This data describes a binding interaction between two proteins.

Contacts between the two chains:
Residue S745 in protein 1 interacts with residue D247 in protein 2 (closest heavy-atom distance 3.1 Å).
Residue L752 in protein 1 is in contact with residue A224 in protein 2 (closest heavy-atom distance 3.2 Å).
Residue G604 in protein 1 contacts residue R370 in protein 2 (closest heavy-atom distance 3.2 Å).
Residue H399 in protein 1 interacts with residue K609 in protein 2 (closest heavy-atom distance 2.8 Å).
Residue H130 in protein 1 contacts residue L752 in protein 2 (closest heavy-atom distance 3.0 Å).
Residue R370 in protein 1 is in contact with residue G604 in protein 2 (closest heavy-atom distance 3.1 Å).
Residue E748 in protein 1 contacts residue N245 in protein 2 (closest heavy-atom distance 2.8 Å).
Residue T275 in protein 1 interacts with residue Q729 in protein 2 (closest heavy-atom distance 3.2 Å).
Residue A750 in protein 1 contacts residue L217 in protein 2 (closest heavy-atom distance 3.4 Å).
Residue R370 in protein 1 is in contact with residue D603 in protein 2 (closest heavy-atom distance 3.1 Å).
Residue N606 in protein 1 contacts residue E403 in protein 2 (closest heavy-atom distance 3.1 Å).
Residue E733 in protein 1 is in contact with residue T276 in protein 2 (closest heavy-atom distance 3.1 Å).
Residue N404 in protein 1 contacts residue G604 in protein 2 (closest heavy-atom distance 3.4 Å).
Residue E733 in protein 1 interacts with residue E281 in protein 2 (closest heavy-atom distance 3.1 Å).
Residue R612 in protein 1 contacts residue Y616 in protein 2 (closest heavy-atom distance 3.3 Å).
Residue E246 in protein 1 interacts with residue R736 in protein 2 (closest heavy-atom distance 2.9 Å).
Residue K609 in protein 1 is in contact with residue S402 in protein 2 (closest heavy-atom distance 3.0 Å).
Residue A224 in protein 1 contacts residue L752 in protein 2 (closest heavy-atom distance 3.3 Å).
Residue L751 in protein 1 is in contact with residue H130 in protein 2 (closest heavy-atom distance 3.4 Å).
Residue D247 in protein 1 contacts residue K739 in protein 2 (closest heavy-atom distance 2.7 Å).
Residue N278 in protein 1 interacts with residue Q729 in protein 2 (closest heavy-atom distance 2.8 Å).
Residue T276 in protein 1 contacts residue Q729 in protein 2 (closest heavy-atom distance 3.3 Å).
Residue E403 in protein 1 contacts residue N606 in protein 2 (closest heavy-atom distance 3.2 Å).
Residue D603 in protein 1 contacts residue R370 in protein 2 (closest heavy-atom distance 3.1 Å).
Residue W223 in protein 1 contacts residue L752 in protein 2 (closest heavy-atom distance 3.4 Å).
Residue L752 in protein 1 is in contact with residue H130 in protein 2 (closest heavy-atom distance 3.1 Å).
Residue N636 in protein 1 contacts residue E403 in protein 2 (closest heavy-atom distance 3.3 Å).
Residue R400 in protein 1 is in contact with residue E403 in protein 2 (closest heavy-atom distance 3.3 Å).
Residue L220 in protein 1 interacts with residue L752 in protein 2 (closest heavy-atom distance 3.5 Å).
Residue N749 in protein 1 is in contact with residue Q258 in protein 2 (closest heavy-atom distance 2.9 Å).
Residue G243 in protein 1 interacts with residue A750 in protein 2 (closest heavy-atom distance 2.9 Å).
Residue R612 in protein 1 contacts residue D617 in protein 2 (closest heavy-atom distance 2.8 Å).
Residue N749 in protein 1 contacts residue K244 in protein 2 (closest heavy-atom distance 3.4 Å).
Residue R400 in protein 1 is in contact with residue R400 in protein 2 (closest heavy-atom distance 2.5 Å).
Residue S248 in protein 1 is in contact with residue V732 in protein 2 (closest heavy-atom distance 3.2 Å).
Residue D617 in protein 1 interacts with residue R612 in protein 2 (closest heavy-atom distance 3.0 Å).
Residue G243 in protein 1 interacts with residue N749 in protein 2 (closest heavy-atom distance 3.2 Å).
Residue G604 in protein 1 contacts residue N404 in protein 2 (closest heavy-atom distance 3.3 Å).
Residue T276 in protein 1 interacts with residue E733 in protein 2 (closest heavy-atom distance 3.1 Å).
Residue N245 in protein 1 interacts with residue E748 in protein 2 (closest heavy-atom distance 2.9 Å).
Residue A747 in protein 1 is in contact with residue N245 in protein 2 (closest heavy-atom distance 3.1 Å).
Residue S402 in protein 1 interacts with residue K609 in protein 2 (closest heavy-atom distance 3.3 Å).
Residue A750 in protein 1 interacts with residue G243 in protein 2 (closest heavy-atom distance 2.8 Å).
Residue D247 in protein 1 is in contact with residue T746 in protein 2 (closest heavy-atom distance 2.9 Å).
Residue G730 in protein 1 interacts with residue N278 in protein 2 (closest heavy-atom distance 2.9 Å).
Residue E281 in protein 1 is in contact with residue E733 in protein 2 (closest heavy-atom distance 3.1 Å).
Residue E748 in protein 1 contacts residue K244 in protein 2 (closest heavy-atom distance 3.4 Å).
Residue E403 in protein 1 interacts with residue K609 in protein 2 (closest heavy-atom distance 3.0 Å).
Residue K609 in protein 1 contacts residue H399 in protein 2 (closest heavy-atom distance 3.1 Å).
Residue K244 in protein 1 interacts with residue E748 in protein 2 (closest heavy-atom distance 3.1 Å).
Residue R400 in protein 1 interacts with residue K609 in protein 2 (closest heavy-atom distance 3.5 Å).
Residue E748 in protein 1 is in contact with residue L217 in protein 2 (closest heavy-atom distance 2.9 Å).
Residue N245 in protein 1 is in contact with residue A747 in protein 2 (closest heavy-atom distance 3.1 Å).
Residue N749 in protein 1 interacts with residue G243 in protein 2 (closest heavy-atom distance 3.2 Å).
Residue G222 in protein 1 interacts with residue L752 in protein 2 (closest heavy-atom distance 2.7 Å).
Residue N278 in protein 1 interacts with residue G730 in protein 2 (closest heavy-atom distance 2.7 Å).
Residue L752 in protein 1 contacts residue K241 in protein 2 (closest heavy-atom distance 3.3 Å).
Residue K609 in protein 1 is in contact with residue E403 in protein 2 (closest heavy-atom distance 2.5 Å).
Residue K244 in protein 1 is in contact with residue N749 in protein 2 (closest heavy-atom distance 3.2 Å).
Residue A750 in protein 1 contacts residue V242 in protein 2 (closest heavy-atom distance 3.3 Å).

Sequence of protein 1:
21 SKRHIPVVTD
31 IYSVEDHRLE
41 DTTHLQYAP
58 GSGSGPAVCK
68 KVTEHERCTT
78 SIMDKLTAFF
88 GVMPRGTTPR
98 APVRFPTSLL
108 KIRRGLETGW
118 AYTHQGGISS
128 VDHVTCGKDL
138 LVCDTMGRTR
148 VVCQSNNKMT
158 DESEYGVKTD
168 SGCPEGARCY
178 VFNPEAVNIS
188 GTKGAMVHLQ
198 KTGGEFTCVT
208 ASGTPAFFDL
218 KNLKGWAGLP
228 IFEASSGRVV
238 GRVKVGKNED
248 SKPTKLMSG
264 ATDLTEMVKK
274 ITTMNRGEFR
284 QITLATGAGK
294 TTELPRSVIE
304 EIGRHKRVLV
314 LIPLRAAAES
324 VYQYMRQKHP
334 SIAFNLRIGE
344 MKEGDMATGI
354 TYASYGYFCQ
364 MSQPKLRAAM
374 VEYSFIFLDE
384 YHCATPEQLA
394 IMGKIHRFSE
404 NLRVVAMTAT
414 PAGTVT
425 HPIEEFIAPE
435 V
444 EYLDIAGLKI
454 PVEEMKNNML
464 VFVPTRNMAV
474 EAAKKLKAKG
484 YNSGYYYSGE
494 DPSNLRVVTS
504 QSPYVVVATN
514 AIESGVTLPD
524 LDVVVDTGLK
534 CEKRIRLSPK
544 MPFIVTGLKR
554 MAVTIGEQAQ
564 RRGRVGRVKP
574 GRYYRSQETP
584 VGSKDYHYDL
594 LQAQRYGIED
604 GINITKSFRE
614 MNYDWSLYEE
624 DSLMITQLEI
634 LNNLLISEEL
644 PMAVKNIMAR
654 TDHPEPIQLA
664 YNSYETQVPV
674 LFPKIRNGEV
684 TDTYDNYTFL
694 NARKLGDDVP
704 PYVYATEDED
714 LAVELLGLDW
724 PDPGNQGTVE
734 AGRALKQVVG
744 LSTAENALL

Sequence of protein 2:
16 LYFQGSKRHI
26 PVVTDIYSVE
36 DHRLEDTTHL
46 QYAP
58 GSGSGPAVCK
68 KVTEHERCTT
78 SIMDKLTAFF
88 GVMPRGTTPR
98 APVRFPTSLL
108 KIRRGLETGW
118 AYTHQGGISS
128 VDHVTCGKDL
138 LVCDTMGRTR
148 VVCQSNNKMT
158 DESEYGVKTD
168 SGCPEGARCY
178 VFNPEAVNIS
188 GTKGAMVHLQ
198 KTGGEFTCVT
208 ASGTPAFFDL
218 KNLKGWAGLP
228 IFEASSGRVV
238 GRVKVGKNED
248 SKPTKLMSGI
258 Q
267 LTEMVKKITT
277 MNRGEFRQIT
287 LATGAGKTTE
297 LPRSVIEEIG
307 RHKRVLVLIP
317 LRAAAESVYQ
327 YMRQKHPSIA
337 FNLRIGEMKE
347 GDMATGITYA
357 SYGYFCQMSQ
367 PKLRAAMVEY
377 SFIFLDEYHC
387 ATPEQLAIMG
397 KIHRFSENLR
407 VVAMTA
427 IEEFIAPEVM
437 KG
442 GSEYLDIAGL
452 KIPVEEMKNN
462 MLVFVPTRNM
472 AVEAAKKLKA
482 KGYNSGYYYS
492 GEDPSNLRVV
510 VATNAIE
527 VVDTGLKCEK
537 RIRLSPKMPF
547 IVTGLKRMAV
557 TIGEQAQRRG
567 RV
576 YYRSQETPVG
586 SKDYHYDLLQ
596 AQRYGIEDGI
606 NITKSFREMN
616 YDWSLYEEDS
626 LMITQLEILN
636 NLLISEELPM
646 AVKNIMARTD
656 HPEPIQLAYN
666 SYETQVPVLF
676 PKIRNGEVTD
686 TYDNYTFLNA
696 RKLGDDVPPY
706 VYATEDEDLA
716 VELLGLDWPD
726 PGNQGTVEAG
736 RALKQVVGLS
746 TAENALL